Interface contacts:
Residue V1437 in protein 2 is in contact with residue A40 in protein 1 (closest heavy-atom distance 3.8 Å).
Residue M1433 in protein 2 interacts with residue R47 in protein 1 (closest heavy-atom distance 3.3 Å).
Residue V1441 in protein 2 is in contact with residue E35 in protein 1 (closest heavy-atom distance 4.3 Å).
Residue C1438 in protein 2 interacts with residue I36 in protein 1 (closest heavy-atom distance 4.2 Å).
Residue M1433 in protein 2 contacts residue A40 in protein 1 (closest heavy-atom distance 3.6 Å).
Residue M1433 in protein 2 is in contact with residue E43 in protein 1 (closest heavy-atom distance 3.2 Å).
Residue M1433 in protein 2 interacts with residue E44 in protein 1 (closest heavy-atom distance 3.3 Å).
Residue V1441 in protein 2 is in contact with residue R39 in protein 1 (closest heavy-atom distance 4.1 Å).
Residue R1445 in protein 2 interacts with residue D32 in protein 1 (closest heavy-atom distance 2.6 Å).
Residue V1441 in protein 2 contacts residue I36 in protein 1 (closest heavy-atom distance 4.0 Å).
Residue V1434 in protein 2 interacts with residue A40 in protein 1 (closest heavy-atom distance 4.7 Å).
Residue R1445 in protein 2 is in contact with residue E35 in protein 1 (closest heavy-atom distance 4.0 Å).
Residue R1440 in protein 2 is in contact with residue E43 in protein 1 (closest heavy-atom distance 4.8 Å).
Residue V1434 in protein 2 is in contact with residue I36 in protein 1 (closest heavy-atom distance 4.2 Å).
Residue V1437 in protein 2 interacts with residue R39 in protein 1 (closest heavy-atom distance 3.9 Å).
Residue V1437 in protein 2 is in contact with residue I36 in protein 1 (closest heavy-atom distance 3.6 Å).
Residue E1444 in protein 2 contacts residue R39 in protein 1 (closest heavy-atom distance 3.5 Å).
Residue C1438 in protein 2 interacts with residue P28 in protein 1 (closest heavy-atom distance 4.8 Å).

Sequence of protein 1:
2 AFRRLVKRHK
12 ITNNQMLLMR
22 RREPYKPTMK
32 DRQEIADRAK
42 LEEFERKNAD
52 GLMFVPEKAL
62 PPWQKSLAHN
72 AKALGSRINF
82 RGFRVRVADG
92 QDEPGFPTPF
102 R

These two protein chains interact to form a complex.

Sequence of protein 2:
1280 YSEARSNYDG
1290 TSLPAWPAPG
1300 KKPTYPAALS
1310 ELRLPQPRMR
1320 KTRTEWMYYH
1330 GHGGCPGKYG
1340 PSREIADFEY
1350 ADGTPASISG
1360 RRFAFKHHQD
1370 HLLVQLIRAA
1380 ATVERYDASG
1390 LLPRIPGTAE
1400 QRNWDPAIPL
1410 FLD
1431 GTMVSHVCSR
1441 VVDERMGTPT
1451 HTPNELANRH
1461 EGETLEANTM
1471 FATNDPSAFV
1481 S